Contacts between the two chains:
Residue V23 in the second protein contacts residue Y27 in the first protein (closest heavy-atom distance 3.3 Å).
Residue Q12 in the second protein interacts with residue Q12 in the first protein (closest heavy-atom distance 3.3 Å).
Residue S53 in the second protein is in contact with residue Q12 in the first protein (closest heavy-atom distance 2.8 Å).
Residue F52 in the second protein interacts with residue V11 in the first protein (closest heavy-atom distance 3.2 Å).
Residue M55 in the second protein contacts residue M8 in the first protein (closest heavy-atom distance 3.3 Å).
Residue Y27 in the second protein interacts with residue V23 in the first protein (closest heavy-atom distance 3.4 Å).
Residue V24 in the second protein contacts residue V23 in the first protein (closest heavy-atom distance 3.5 Å).
Residue Q12 in the second protein interacts with residue F52 in the first protein (closest heavy-atom distance 2.9 Å).
Residue G26 in the second protein is in contact with residue Y27 in the first protein (closest heavy-atom distance 3.6 Å).
Residue V23 in the second protein interacts with residue V23 in the first protein (closest heavy-atom distance 3.0 Å).
Residue L45 in the second protein interacts with residue V23 in the first protein (closest heavy-atom distance 4.7 Å).
Residue R9 in the second protein contacts residue R9 in the first protein (closest heavy-atom distance 3.3 Å).
Residue Q12 in the second protein is in contact with residue S53 in the first protein (closest heavy-atom distance 3.3 Å).
Residue M8 in the second protein is in contact with residue M55 in the first protein (closest heavy-atom distance 3.2 Å).
Residue L20 in the second protein contacts residue V23 in the first protein (closest heavy-atom distance 4.2 Å).
Residue I49 in the second protein contacts residue G16 in the first protein (closest heavy-atom distance 4.5 Å).
Residue G22 in the second protein interacts with residue Y27 in the first protein (closest heavy-atom distance 4.8 Å).
Residue V11 in the second protein contacts residue F52 in the first protein (closest heavy-atom distance 3.2 Å).
Residue S31 in the second protein is in contact with residue N30 in the first protein (closest heavy-atom distance 2.7 Å).
Residue A15 in the second protein is in contact with residue F52 in the first protein (closest heavy-atom distance 4.2 Å).
Residue M8 in the second protein contacts residue L59 in the first protein (closest heavy-atom distance 3.3 Å).
Residue M8 in the second protein interacts with residue F52 in the first protein (closest heavy-atom distance 4.0 Å).
Residue Y27 in the second protein is in contact with residue Y27 in the first protein (closest heavy-atom distance 3.6 Å).
Residue V23 in the second protein is in contact with residue V24 in the first protein (closest heavy-atom distance 3.5 Å).
Residue G16 in the second protein is in contact with residue Q12 in the first protein (closest heavy-atom distance 4.6 Å).
Residue I19 in the second protein contacts residue I49 in the first protein (closest heavy-atom distance 4.5 Å).
Residue L59 in the second protein interacts with residue M8 in the first protein (closest heavy-atom distance 3.3 Å).
Residue G26 in the second protein contacts residue S31 in the first protein (closest heavy-atom distance 4.3 Å).
Residue I49 in the second protein interacts with residue Q12 in the first protein (closest heavy-atom distance 3.3 Å).
Residue A15 in the second protein contacts residue I49 in the first protein (closest heavy-atom distance 4.7 Å).
Residue G16 in the second protein interacts with residue L20 in the first protein (closest heavy-atom distance 4.3 Å).
Residue Q12 in the second protein interacts with residue I13 in the first protein (closest heavy-atom distance 4.6 Å).
Residue F52 in the second protein contacts residue A15 in the first protein (closest heavy-atom distance 4.2 Å).
Residue V23 in the second protein interacts with residue L20 in the first protein (closest heavy-atom distance 4.4 Å).
Residue L20 in the second protein is in contact with residue I19 in the first protein (closest heavy-atom distance 3.6 Å).
Residue V23 in the second protein is in contact with residue L45 in the first protein (closest heavy-atom distance 4.5 Å).
Residue L59 in the second protein contacts residue P6 in the first protein (closest heavy-atom distance 3.8 Å).
Residue M8 in the second protein is in contact with residue A56 in the first protein (closest heavy-atom distance 3.2 Å).
Residue A56 in the second protein interacts with residue M8 in the first protein (closest heavy-atom distance 2.9 Å).
Residue F52 in the second protein contacts residue M8 in the first protein (closest heavy-atom distance 4.3 Å).
Residue I13 in the second protein is in contact with residue Q12 in the first protein (closest heavy-atom distance 4.1 Å).
Residue Q12 in the second protein contacts residue R9 in the first protein (closest heavy-atom distance 3.1 Å).
Residue R9 in the second protein interacts with residue A56 in the first protein (closest heavy-atom distance 4.5 Å).
Residue Q12 in the second protein contacts residue I49 in the first protein (closest heavy-atom distance 3.6 Å).
Residue A56 in the second protein is in contact with residue Q12 in the first protein (closest heavy-atom distance 4.5 Å).
Residue Q12 in the second protein contacts residue G16 in the first protein (closest heavy-atom distance 4.6 Å).
Residue N30 in the second protein contacts residue S31 in the first protein (closest heavy-atom distance 2.8 Å).
Residue I19 in the second protein interacts with residue L20 in the first protein (closest heavy-atom distance 3.5 Å).
Residue Q12 in the second protein contacts residue G17 in the first protein (closest heavy-atom distance 4.8 Å).
Residue L20 in the second protein is in contact with residue L20 in the first protein (closest heavy-atom distance 3.8 Å).
Residue Y27 in the second protein is in contact with residue G26 in the first protein (closest heavy-atom distance 3.5 Å).
Residue I19 in the second protein is in contact with residue L45 in the first protein (closest heavy-atom distance 3.3 Å).
Residue G16 in the second protein contacts residue I49 in the first protein (closest heavy-atom distance 3.8 Å).
Residue S31 in the second protein interacts with residue G26 in the first protein (closest heavy-atom distance 4.4 Å).
Residue L45 in the second protein is in contact with residue I19 in the first protein (closest heavy-atom distance 3.3 Å).
Residue M8 in the second protein interacts with residue R9 in the first protein (closest heavy-atom distance 4.5 Å).
Residue Q12 in the second protein interacts with residue A56 in the first protein (closest heavy-atom distance 4.6 Å).
Residue F52 in the second protein contacts residue Q12 in the first protein (closest heavy-atom distance 3.7 Å).
Residue P6 in the second protein contacts residue L59 in the first protein (closest heavy-atom distance 4.0 Å).
Residue N30 in the second protein interacts with residue N30 in the first protein (closest heavy-atom distance 2.6 Å).

Sequence of the second protein:
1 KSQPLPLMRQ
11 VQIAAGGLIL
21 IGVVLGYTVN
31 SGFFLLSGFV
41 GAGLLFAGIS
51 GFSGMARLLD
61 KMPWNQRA

These two protein chains interact to form a complex.

Sequence of the first protein:
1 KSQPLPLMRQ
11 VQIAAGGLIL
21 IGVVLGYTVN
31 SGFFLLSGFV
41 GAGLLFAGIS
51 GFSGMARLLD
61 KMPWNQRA